This data describes a binding interaction between two proteins.

Interface contacts:
Residue L16 in protein 2 contacts residue I16 in protein 1 (closest heavy-atom distance 2.9 Å).
Residue S19 in protein 2 interacts with residue I15 in protein 1 (closest heavy-atom distance 3.6 Å).
Residue H66 in protein 2 interacts with residue T13 in protein 1 (closest heavy-atom distance 4.0 Å).
Residue V70 in protein 2 contacts residue I16 in protein 1 (closest heavy-atom distance 3.8 Å).
Residue I18 in protein 2 is in contact with residue S14 in protein 1 (closest heavy-atom distance 4.0 Å).
Residue G22 in protein 2 interacts with residue P12 in protein 1 (closest heavy-atom distance 3.8 Å).
Residue G17 in protein 2 is in contact with residue I16 in protein 1 (closest heavy-atom distance 2.9 Å).
Residue G27 in protein 2 interacts with residue K6 in protein 1 (closest heavy-atom distance 3.8 Å).
Residue T21 in protein 2 interacts with residue T13 in protein 1 (closest heavy-atom distance 3.5 Å).
Residue H66 in protein 2 interacts with residue S14 in protein 1 (closest heavy-atom distance 2.8 Å).
Residue I20 in protein 2 interacts with residue S14 in protein 1 (closest heavy-atom distance 2.9 Å).
Residue T21 in protein 2 contacts residue S9 in protein 1 (closest heavy-atom distance 4.9 Å).
Residue T21 in protein 2 interacts with residue A7 in protein 1 (closest heavy-atom distance 4.5 Å).
Residue I20 in protein 2 is in contact with residue I16 in protein 1 (closest heavy-atom distance 4.1 Å).
Residue S19 in protein 2 interacts with residue T13 in protein 1 (closest heavy-atom distance 4.1 Å).
Residue V87 in protein 2 is in contact with residue K5 in protein 1 (closest heavy-atom distance 2.6 Å).
Residue L73 in protein 2 is in contact with residue I16 in protein 1 (closest heavy-atom distance 3.9 Å).
Residue S74 in protein 2 is in contact with residue I16 in protein 1 (closest heavy-atom distance 4.8 Å).
Residue G22 in protein 2 interacts with residue L11 in protein 1 (closest heavy-atom distance 4.3 Å).
Residue H26 in protein 2 is in contact with residue K6 in protein 1 (closest heavy-atom distance 3.1 Å).
Residue S33 in protein 2 is in contact with residue T13 in protein 1 (closest heavy-atom distance 4.0 Å).
Residue L31 in protein 2 is in contact with residue A7 in protein 1 (closest heavy-atom distance 3.0 Å).
Residue H36 in protein 2 is in contact with residue I15 in protein 1 (closest heavy-atom distance 3.9 Å).
Residue I20 in protein 2 is in contact with residue P12 in protein 1 (closest heavy-atom distance 4.0 Å).
Residue H26 in protein 2 is in contact with residue P12 in protein 1 (closest heavy-atom distance 3.6 Å).
Residue V28 in protein 2 interacts with residue K6 in protein 1 (closest heavy-atom distance 3.4 Å).
Residue I18 in protein 2 interacts with residue I15 in protein 1 (closest heavy-atom distance 3.7 Å).
Residue I20 in protein 2 contacts residue T13 in protein 1 (closest heavy-atom distance 3.2 Å).
Residue H26 in protein 2 contacts residue L11 in protein 1 (closest heavy-atom distance 3.7 Å).
Residue V28 in protein 2 interacts with residue A7 in protein 1 (closest heavy-atom distance 3.9 Å).
Residue P29 in protein 2 contacts residue A7 in protein 1 (closest heavy-atom distance 4.9 Å).
Residue V28 in protein 2 contacts residue L11 in protein 1 (closest heavy-atom distance 3.9 Å).
Residue T21 in protein 2 interacts with residue L11 in protein 1 (closest heavy-atom distance 3.2 Å).
Residue H66 in protein 2 is in contact with residue P12 in protein 1 (closest heavy-atom distance 3.5 Å).
Residue V70 in protein 2 is in contact with residue S14 in protein 1 (closest heavy-atom distance 3.7 Å).
Residue S19 in protein 2 is in contact with residue S14 in protein 1 (closest heavy-atom distance 3.2 Å).
Residue Q39 in protein 2 is in contact with residue I16 in protein 1 (closest heavy-atom distance 4.8 Å).
Residue T21 in protein 2 is in contact with residue P12 in protein 1 (closest heavy-atom distance 2.9 Å).
Residue I18 in protein 2 is in contact with residue I16 in protein 1 (closest heavy-atom distance 3.0 Å).
Residue G15 in protein 2 is in contact with residue I16 in protein 1 (closest heavy-atom distance 3.3 Å).
Residue Y86 in protein 2 is in contact with residue K5 in protein 1 (closest heavy-atom distance 4.3 Å).
Residue V87 in protein 2 is in contact with residue A7 in protein 1 (closest heavy-atom distance 4.2 Å).

Sequence of protein 1:
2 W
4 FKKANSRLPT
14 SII

Sequence of protein 2:
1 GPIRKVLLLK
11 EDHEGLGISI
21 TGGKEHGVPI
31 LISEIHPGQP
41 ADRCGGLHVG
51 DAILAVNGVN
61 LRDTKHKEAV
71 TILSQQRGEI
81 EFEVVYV